Residue-level contacts at the interface:
Residue D36 in the first protein interacts with residue D22 in the second protein (closest heavy-atom distance 4.5 Å).
Residue Q35 in the first protein interacts with residue V21 in the second protein (closest heavy-atom distance 4.6 Å).
Residue D36 in the first protein interacts with residue V20 in the second protein (closest heavy-atom distance 3.4 Å).
Residue Q35 in the first protein contacts residue D22 in the second protein (closest heavy-atom distance 3.2 Å).
Residue S38 in the first protein interacts with residue V20 in the second protein (closest heavy-atom distance 3.6 Å).
Residue I37 in the first protein interacts with residue V21 in the second protein (closest heavy-atom distance 4.7 Å).
Residue I37 in the first protein interacts with residue D22 in the second protein (closest heavy-atom distance 4.4 Å).
Residue I37 in the first protein interacts with residue V20 in the second protein (closest heavy-atom distance 3.2 Å).
Residue Q35 in the first protein interacts with residue V20 in the second protein (closest heavy-atom distance 4.4 Å).
Residue S38 in the first protein contacts residue R19 in the second protein (closest heavy-atom distance 4.4 Å).

Sequence of the second protein:
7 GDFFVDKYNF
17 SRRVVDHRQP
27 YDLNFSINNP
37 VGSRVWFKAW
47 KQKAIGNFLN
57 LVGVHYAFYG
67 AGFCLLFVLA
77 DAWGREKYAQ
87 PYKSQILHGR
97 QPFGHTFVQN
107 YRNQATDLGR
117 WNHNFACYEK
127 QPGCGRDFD

These two protein chains interact to form a complex.

Sequence of the first protein:
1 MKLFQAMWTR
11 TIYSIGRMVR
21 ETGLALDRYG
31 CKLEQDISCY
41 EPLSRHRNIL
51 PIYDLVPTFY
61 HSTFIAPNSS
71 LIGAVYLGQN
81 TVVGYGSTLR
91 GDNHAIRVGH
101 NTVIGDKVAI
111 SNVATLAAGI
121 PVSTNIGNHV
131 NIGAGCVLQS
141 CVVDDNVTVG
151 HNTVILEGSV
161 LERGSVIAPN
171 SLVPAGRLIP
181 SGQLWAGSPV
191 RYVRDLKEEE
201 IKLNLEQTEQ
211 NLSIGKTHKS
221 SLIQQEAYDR